Sequence of chain B:
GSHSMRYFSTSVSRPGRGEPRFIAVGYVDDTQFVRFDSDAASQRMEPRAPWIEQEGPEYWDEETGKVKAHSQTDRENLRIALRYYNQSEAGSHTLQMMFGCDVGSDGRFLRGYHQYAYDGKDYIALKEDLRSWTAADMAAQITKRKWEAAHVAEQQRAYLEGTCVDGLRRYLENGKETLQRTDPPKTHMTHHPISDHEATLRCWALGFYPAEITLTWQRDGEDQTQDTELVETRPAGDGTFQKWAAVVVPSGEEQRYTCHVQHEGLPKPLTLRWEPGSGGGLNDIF

Sequence of chain A:
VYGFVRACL

These two protein chains interact to form a complex.

Residue-level contacts at the interface:
Residue T143 in chain B is in contact with residue C8 in chain A (closest heavy-atom distance 4.2 Å).
Residue K146 in chain B contacts residue L9 in chain A (closest heavy-atom distance 3.1 Å).
Residue W147 in chain B contacts residue L9 in chain A (closest heavy-atom distance 4.3 Å).
Residue Y159 in chain B interacts with residue F4 in chain A (closest heavy-atom distance 4.8 Å).
Residue W147 in chain B is in contact with residue C8 in chain A (closest heavy-atom distance 2.9 Å).
Residue A69 in chain B contacts residue V5 in chain A (closest heavy-atom distance 4.4 Å).
Residue A81 in chain B interacts with residue L9 in chain A (closest heavy-atom distance 4.8 Å).
Residue K66 in chain B interacts with residue G3 in chain A (closest heavy-atom distance 3.6 Å).
Residue A24 in chain B interacts with residue Y2 in chain A (closest heavy-atom distance 4.1 Å).
Residue L95 in chain B is in contact with residue L9 in chain A (closest heavy-atom distance 4.7 Å).
Residue Y59 in chain B interacts with residue V1 in chain A (closest heavy-atom distance 4.2 Å).
Residue V152 in chain B is in contact with residue A7 in chain A (closest heavy-atom distance 4.0 Å).
Residue H70 in chain B interacts with residue Y2 in chain A (closest heavy-atom distance 2.5 Å).
Residue W147 in chain B interacts with residue A7 in chain A (closest heavy-atom distance 3.7 Å).
Residue T163 in chain B interacts with residue V1 in chain A (closest heavy-atom distance 3.4 Å).
Residue Y159 in chain B contacts residue Y2 in chain A (closest heavy-atom distance 3.3 Å).
Residue E63 in chain B is in contact with residue V1 in chain A (closest heavy-atom distance 3.5 Å).
Residue F99 in chain B interacts with residue V5 in chain A (closest heavy-atom distance 4.0 Å).
Residue T73 in chain B is in contact with residue A7 in chain A (closest heavy-atom distance 3.6 Å).
Residue M45 in chain B is in contact with residue Y2 in chain A (closest heavy-atom distance 4.4 Å).
Residue Y116 in chain B interacts with residue L9 in chain A (closest heavy-atom distance 4.8 Å).
Residue F99 in chain B interacts with residue Y2 in chain A (closest heavy-atom distance 3.7 Å).
Residue Y123 in chain B contacts residue L9 in chain A (closest heavy-atom distance 3.9 Å).
Residue N77 in chain B interacts with residue A7 in chain A (closest heavy-atom distance 3.7 Å).
Residue N77 in chain B is in contact with residue C8 in chain A (closest heavy-atom distance 3.5 Å).
Residue E63 in chain B is in contact with residue Y2 in chain A (closest heavy-atom distance 2.9 Å).
Residue Y116 in chain B contacts residue V5 in chain A (closest heavy-atom distance 3.6 Å).
Residue Y159 in chain B interacts with residue V1 in chain A (closest heavy-atom distance 2.1 Å).
Residue D74 in chain B is in contact with residue V5 in chain A (closest heavy-atom distance 4.3 Å).
Residue N77 in chain B is in contact with residue L9 in chain A (closest heavy-atom distance 3.2 Å).
Residue Q156 in chain B is in contact with residue F4 in chain A (closest heavy-atom distance 3.2 Å).
Residue Y171 in chain B is in contact with residue V1 in chain A (closest heavy-atom distance 2.8 Å).
Residue M97 in chain B is in contact with residue V5 in chain A (closest heavy-atom distance 3.9 Å).
Residue K146 in chain B interacts with residue C8 in chain A (closest heavy-atom distance 4.8 Å).
Residue I80 in chain B contacts residue L9 in chain A (closest heavy-atom distance 3.8 Å).
Residue Y7 in chain B interacts with residue V1 in chain A (closest heavy-atom distance 3.0 Å).
Residue Y7 in chain B contacts residue Y2 in chain A (closest heavy-atom distance 3.4 Å).
Residue Q155 in chain B is in contact with residue F4 in chain A (closest heavy-atom distance 3.3 Å).
Residue K66 in chain B contacts residue V1 in chain A (closest heavy-atom distance 4.4 Å).
Residue F99 in chain B contacts residue G3 in chain A (closest heavy-atom distance 3.6 Å).
Residue H70 in chain B contacts residue V5 in chain A (closest heavy-atom distance 3.1 Å).
Residue I80 in chain B interacts with residue C8 in chain A (closest heavy-atom distance 3.8 Å).
Residue G167 in chain B interacts with residue V1 in chain A (closest heavy-atom distance 4.3 Å).
Residue F22 in chain B is in contact with residue Y2 in chain A (closest heavy-atom distance 3.9 Å).
Residue Y159 in chain B contacts residue G3 in chain A (closest heavy-atom distance 3.3 Å).
Residue T73 in chain B contacts residue R6 in chain A (closest heavy-atom distance 3.9 Å).
Residue Y84 in chain B contacts residue L9 in chain A (closest heavy-atom distance 2.4 Å).
Residue K66 in chain B contacts residue Y2 in chain A (closest heavy-atom distance 3.3 Å).
Residue E76 in chain B is in contact with residue C8 in chain A (closest heavy-atom distance 4.5 Å).
Residue V67 in chain B interacts with residue Y2 in chain A (closest heavy-atom distance 3.6 Å).
Residue S9 in chain B interacts with residue Y2 in chain A (closest heavy-atom distance 4.5 Å).
Residue M5 in chain B contacts residue V1 in chain A (closest heavy-atom distance 4.0 Å).
Residue R170 in chain B interacts with residue V1 in chain A (closest heavy-atom distance 4.8 Å).
Residue A69 in chain B contacts residue R6 in chain A (closest heavy-atom distance 4.2 Å).
Residue K66 in chain B is in contact with residue F4 in chain A (closest heavy-atom distance 3.9 Å).
Residue Y116 in chain B is in contact with residue A7 in chain A (closest heavy-atom distance 4.8 Å).
Residue T143 in chain B interacts with residue L9 in chain A (closest heavy-atom distance 2.3 Å).
Residue I142 in chain B contacts residue L9 in chain A (closest heavy-atom distance 4.9 Å).
Residue C164 in chain B is in contact with residue V1 in chain A (closest heavy-atom distance 4.4 Å).
Residue T73 in chain B interacts with residue V5 in chain A (closest heavy-atom distance 2.7 Å).